The following describes two proteins that form a bound complex.

Sequence of the second protein:
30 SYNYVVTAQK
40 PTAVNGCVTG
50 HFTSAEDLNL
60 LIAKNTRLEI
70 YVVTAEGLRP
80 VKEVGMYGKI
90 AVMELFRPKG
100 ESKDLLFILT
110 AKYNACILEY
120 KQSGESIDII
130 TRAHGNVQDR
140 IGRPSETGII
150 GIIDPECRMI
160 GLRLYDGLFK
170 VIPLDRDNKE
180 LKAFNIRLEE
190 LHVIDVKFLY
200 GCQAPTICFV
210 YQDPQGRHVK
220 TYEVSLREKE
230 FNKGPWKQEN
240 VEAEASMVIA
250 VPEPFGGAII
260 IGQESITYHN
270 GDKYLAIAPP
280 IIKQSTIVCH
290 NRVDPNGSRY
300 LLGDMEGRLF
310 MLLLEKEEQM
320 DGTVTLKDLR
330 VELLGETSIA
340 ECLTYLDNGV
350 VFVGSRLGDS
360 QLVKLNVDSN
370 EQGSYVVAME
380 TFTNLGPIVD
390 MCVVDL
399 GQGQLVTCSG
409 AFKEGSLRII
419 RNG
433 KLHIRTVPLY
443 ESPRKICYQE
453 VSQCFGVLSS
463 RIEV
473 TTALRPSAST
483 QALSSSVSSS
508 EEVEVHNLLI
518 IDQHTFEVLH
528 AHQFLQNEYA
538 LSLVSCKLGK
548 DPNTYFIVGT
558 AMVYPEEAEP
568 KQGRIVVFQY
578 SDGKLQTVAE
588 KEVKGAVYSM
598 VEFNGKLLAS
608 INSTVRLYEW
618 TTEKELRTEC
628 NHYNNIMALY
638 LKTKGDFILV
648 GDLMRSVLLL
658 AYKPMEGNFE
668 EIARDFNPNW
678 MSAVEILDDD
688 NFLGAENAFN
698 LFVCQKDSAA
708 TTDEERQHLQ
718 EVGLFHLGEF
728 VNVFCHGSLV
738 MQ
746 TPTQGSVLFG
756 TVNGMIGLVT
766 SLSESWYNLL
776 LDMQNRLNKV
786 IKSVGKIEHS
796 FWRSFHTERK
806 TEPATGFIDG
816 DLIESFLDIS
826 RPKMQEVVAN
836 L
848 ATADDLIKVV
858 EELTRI

Interface contacts:
Residue N631 in the second protein interacts with residue G98 in the first protein (closest heavy-atom distance 2.9 Å).
Residue V388 in the second protein is in contact with residue N146 in the first protein (closest heavy-atom distance 3.6 Å).
Residue S245 in the second protein interacts with residue R137 in the first protein (closest heavy-atom distance 2.6 Å).
Residue K447 in the second protein interacts with residue G147 in the first protein (closest heavy-atom distance 3.5 Å).
Residue R652 in the second protein interacts with residue L99 in the first protein (closest heavy-atom distance 2.8 Å).
Residue R355 in the second protein interacts with residue D141 in the first protein (closest heavy-atom distance 2.6 Å).
Residue T285 in the second protein contacts residue S136 in the first protein (closest heavy-atom distance 3.5 Å).
Residue R652 in the second protein interacts with residue R100 in the first protein (closest heavy-atom distance 3.0 Å).
Residue S679 in the second protein contacts residue N146 in the first protein (closest heavy-atom distance 3.0 Å).
Residue M304 in the second protein interacts with residue R137 in the first protein (closest heavy-atom distance 3.4 Å).
Residue M304 in the second protein is in contact with residue S136 in the first protein (closest heavy-atom distance 3.4 Å).
Residue N674 in the second protein contacts residue E112 in the first protein (closest heavy-atom distance 3.0 Å).
Residue H715 in the second protein interacts with residue R100 in the first protein (closest heavy-atom distance 3.3 Å).
Residue N694 in the second protein contacts residue S122 in the first protein (closest heavy-atom distance 2.8 Å).
Residue W677 in the second protein is in contact with residue P118 in the first protein (closest heavy-atom distance 3.6 Å).
Residue V388 in the second protein is in contact with residue L145 in the first protein (closest heavy-atom distance 3.6 Å).
Residue P567 in the second protein is in contact with residue Q155 in the first protein (closest heavy-atom distance 3.6 Å).
Residue E145 in the second protein contacts residue L132 in the first protein (closest heavy-atom distance 2.7 Å).
Residue E145 in the second protein contacts residue P131 in the first protein (closest heavy-atom distance 3.4 Å).
Residue V757 in the second protein is in contact with residue T144 in the first protein (closest heavy-atom distance 3.4 Å).
Residue N729 in the second protein is in contact with residue N146 in the first protein (closest heavy-atom distance 3.2 Å).
Residue M304 in the second protein is in contact with residue R140 in the first protein (closest heavy-atom distance 3.3 Å).
Residue F410 in the second protein interacts with residue A143 in the first protein (closest heavy-atom distance 3.6 Å).
Residue M634 in the second protein interacts with residue A152 in the first protein (closest heavy-atom distance 3.5 Å).
Residue N729 in the second protein contacts residue T144 in the first protein (closest heavy-atom distance 2.8 Å).
Residue R804 in the second protein is in contact with residue P113 in the first protein (closest heavy-atom distance 2.8 Å).
Residue Y595 in the second protein contacts residue Q155 in the first protein (closest heavy-atom distance 3.3 Å).
Residue V560 in the second protein interacts with residue F151 in the first protein (closest heavy-atom distance 3.4 Å).
Residue M634 in the second protein interacts with residue Q155 in the first protein (closest heavy-atom distance 3.3 Å).
Residue W677 in the second protein contacts residue W78 in the first protein (closest heavy-atom distance 3.3 Å).
Residue W677 in the second protein contacts residue S122 in the first protein (closest heavy-atom distance 3.3 Å).
Residue I286 in the second protein is in contact with residue R137 in the first protein (closest heavy-atom distance 3.2 Å).
Residue D710 in the second protein contacts residue K210 in the first protein (closest heavy-atom distance 3.3 Å).
Residue Q714 in the second protein is in contact with residue K210 in the first protein (closest heavy-atom distance 3.1 Å).
Residue E711 in the second protein interacts with residue R100 in the first protein (closest heavy-atom distance 2.5 Å).
Residue N631 in the second protein interacts with residue N213 in the first protein (closest heavy-atom distance 3.1 Å).
Residue A565 in the second protein contacts residue Q155 in the first protein (closest heavy-atom distance 3.0 Å).
Residue Q211 in the second protein is in contact with residue L132 in the first protein (closest heavy-atom distance 3.5 Å).
Residue L538 in the second protein is in contact with residue F151 in the first protein (closest heavy-atom distance 3.6 Å).
Residue Y637 in the second protein interacts with residue N146 in the first protein (closest heavy-atom distance 3.6 Å).
Residue F673 in the second protein interacts with residue R100 in the first protein (closest heavy-atom distance 3.5 Å).
Residue E243 in the second protein interacts with residue S134 in the first protein (closest heavy-atom distance 3.2 Å).
Residue R671 in the second protein interacts with residue L99 in the first protein (closest heavy-atom distance 3.4 Å).
Residue P675 in the second protein interacts with residue P113 in the first protein (closest heavy-atom distance 3.2 Å).
Residue E711 in the second protein is in contact with residue T206 in the first protein (closest heavy-atom distance 2.7 Å).
Residue Y630 in the second protein is in contact with residue T217 in the first protein (closest heavy-atom distance 3.6 Å).
Residue T285 in the second protein interacts with residue R137 in the first protein (closest heavy-atom distance 3.5 Å).
Residue N631 in the second protein contacts residue L99 in the first protein (closest heavy-atom distance 3.3 Å).
Residue E566 in the second protein interacts with residue L84 in the first protein (closest heavy-atom distance 3.6 Å).
Residue P567 in the second protein interacts with residue F151 in the first protein (closest heavy-atom distance 3.5 Å).
Residue Y637 in the second protein contacts residue L149 in the first protein (closest heavy-atom distance 3.3 Å).
Residue R216 in the second protein contacts residue L132 in the first protein (closest heavy-atom distance 2.4 Å).
Residue W677 in the second protein interacts with residue P119 in the first protein (closest heavy-atom distance 3.3 Å).
Residue F410 in the second protein contacts residue R140 in the first protein (closest heavy-atom distance 3.3 Å).
Residue E145 in the second protein is in contact with residue T133 in the first protein (closest heavy-atom distance 2.8 Å).
Residue N632 in the second protein is in contact with residue R95 in the first protein (closest heavy-atom distance 3.0 Å).
Residue H191 in the second protein contacts residue Q129 in the first protein (closest heavy-atom distance 3.4 Å).
Residue E145 in the second protein interacts with residue P126 in the first protein (closest heavy-atom distance 3.2 Å).
Residue R804 in the second protein interacts with residue P115 in the first protein (closest heavy-atom distance 3.5 Å).
Residue E566 in the second protein interacts with residue Q155 in the first protein (closest heavy-atom distance 3.5 Å).

Sequence of the first protein:
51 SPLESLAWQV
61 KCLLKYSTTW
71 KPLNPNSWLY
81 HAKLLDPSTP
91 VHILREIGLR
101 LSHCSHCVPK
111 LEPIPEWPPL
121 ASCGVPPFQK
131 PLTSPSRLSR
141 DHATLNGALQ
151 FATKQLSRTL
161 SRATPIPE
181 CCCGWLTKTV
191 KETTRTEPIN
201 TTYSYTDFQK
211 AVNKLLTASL